The following describes two proteins that form a bound complex.

Sequence of protein 2:
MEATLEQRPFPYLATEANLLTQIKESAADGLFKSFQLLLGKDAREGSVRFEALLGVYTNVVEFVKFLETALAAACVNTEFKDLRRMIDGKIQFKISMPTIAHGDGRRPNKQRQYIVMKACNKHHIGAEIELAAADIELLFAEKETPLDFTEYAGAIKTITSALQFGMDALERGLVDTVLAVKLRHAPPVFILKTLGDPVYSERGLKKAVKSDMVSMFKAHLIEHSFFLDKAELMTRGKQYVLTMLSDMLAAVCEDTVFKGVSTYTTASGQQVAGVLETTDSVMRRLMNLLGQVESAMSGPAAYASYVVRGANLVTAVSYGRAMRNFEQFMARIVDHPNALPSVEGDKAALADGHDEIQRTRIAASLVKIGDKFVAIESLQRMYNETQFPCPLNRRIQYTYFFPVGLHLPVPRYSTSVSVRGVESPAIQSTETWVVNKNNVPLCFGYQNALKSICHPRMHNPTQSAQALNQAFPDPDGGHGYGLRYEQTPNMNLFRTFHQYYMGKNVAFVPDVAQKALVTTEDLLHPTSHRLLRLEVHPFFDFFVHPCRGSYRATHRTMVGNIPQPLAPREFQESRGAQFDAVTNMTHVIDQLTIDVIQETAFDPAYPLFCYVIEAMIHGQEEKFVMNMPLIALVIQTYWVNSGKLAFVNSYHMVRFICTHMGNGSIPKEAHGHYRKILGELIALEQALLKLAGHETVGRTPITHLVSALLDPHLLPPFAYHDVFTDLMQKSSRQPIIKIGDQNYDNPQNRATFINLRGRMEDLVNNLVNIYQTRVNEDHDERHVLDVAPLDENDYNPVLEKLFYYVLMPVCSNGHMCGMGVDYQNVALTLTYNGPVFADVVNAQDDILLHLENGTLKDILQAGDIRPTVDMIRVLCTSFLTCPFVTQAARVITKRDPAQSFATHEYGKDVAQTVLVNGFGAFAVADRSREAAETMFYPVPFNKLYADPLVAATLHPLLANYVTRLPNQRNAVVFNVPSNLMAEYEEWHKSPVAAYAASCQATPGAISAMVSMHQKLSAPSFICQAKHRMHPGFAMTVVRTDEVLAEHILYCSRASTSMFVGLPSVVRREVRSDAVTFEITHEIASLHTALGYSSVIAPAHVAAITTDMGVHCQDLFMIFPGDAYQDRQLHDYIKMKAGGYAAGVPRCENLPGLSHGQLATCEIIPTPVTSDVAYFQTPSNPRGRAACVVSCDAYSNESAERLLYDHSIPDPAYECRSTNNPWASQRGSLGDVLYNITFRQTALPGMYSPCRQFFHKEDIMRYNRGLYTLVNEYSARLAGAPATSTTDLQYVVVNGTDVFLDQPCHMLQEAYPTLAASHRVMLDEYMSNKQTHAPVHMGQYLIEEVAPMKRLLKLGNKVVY

Contacts between the two chains:
Residue E521 in protein 2 interacts with residue Q447 in protein 1 (closest heavy-atom distance 2.4 Å).
Residue E1359 in protein 2 contacts residue N1372 in protein 1 (closest heavy-atom distance 2.7 Å).
Residue A101 in protein 2 is in contact with residue A169 in protein 1 (closest heavy-atom distance 3.2 Å).
Residue S211 in protein 2 interacts with residue L1169 in protein 1 (closest heavy-atom distance 2.2 Å).
Residue E1360 in protein 2 contacts residue N1372 in protein 1 (closest heavy-atom distance 3.0 Å).
Residue K110 in protein 2 interacts with residue E128 in protein 1 (closest heavy-atom distance 2.6 Å).
Residue P1227 in protein 2 contacts residue H1171 in protein 1 (closest heavy-atom distance 3.2 Å).
Residue Q92 in protein 2 interacts with residue V56 in protein 1 (closest heavy-atom distance 3.3 Å).
Residue S1206 in protein 2 interacts with residue L1169 in protein 1 (closest heavy-atom distance 3.3 Å).
Residue D212 in protein 2 contacts residue I1107 in protein 1 (closest heavy-atom distance 3.1 Å).
Residue H1352 in protein 2 interacts with residue R420 in protein 1 (closest heavy-atom distance 3.3 Å).
Residue P1227 in protein 2 interacts with residue S1170 in protein 1 (closest heavy-atom distance 2.4 Å).
Residue A1228 in protein 2 contacts residue H1171 in protein 1 (closest heavy-atom distance 3.3 Å).
Residue K94 in protein 2 is in contact with residue N59 in protein 1 (closest heavy-atom distance 3.4 Å).
Residue D88 in protein 2 contacts residue A52 in protein 1 (closest heavy-atom distance 3.0 Å).
Residue Y413 in protein 2 is in contact with residue R1335 in protein 1 (closest heavy-atom distance 3.3 Å).
Residue R572 in protein 2 is in contact with residue N587 in protein 1 (closest heavy-atom distance 3.2 Å).
Residue V643 in protein 2 interacts with residue K671 in protein 1 (closest heavy-atom distance 3.3 Å).
Residue N970 in protein 2 contacts residue H697 in protein 1 (closest heavy-atom distance 2.9 Å).
Residue K94 in protein 2 is in contact with residue Y57 in protein 1 (closest heavy-atom distance 3.0 Å).
Residue L1218 in protein 2 contacts residue G1168 in protein 1 (closest heavy-atom distance 3.3 Å).
Residue E202 in protein 2 contacts residue P389 in protein 1 (closest heavy-atom distance 3.3 Å).
Residue Q514 in protein 2 is in contact with residue H697 in protein 1 (closest heavy-atom distance 2.9 Å).
Residue D522 in protein 2 contacts residue K1029 in protein 1 (closest heavy-atom distance 3.2 Å).
Residue R321 in protein 2 is in contact with residue E51 in protein 1 (closest heavy-atom distance 2.8 Å).
Residue D867 in protein 2 interacts with residue N666 in protein 1 (closest heavy-atom distance 2.8 Å).
Residue Q1346 in protein 2 interacts with residue S1343 in protein 1 (closest heavy-atom distance 3.2 Å).
Residue A101 in protein 2 contacts residue I125 in protein 1 (closest heavy-atom distance 3.4 Å).
Residue H102 in protein 2 interacts with residue D176 in protein 1 (closest heavy-atom distance 3.3 Å).
Residue R106 in protein 2 contacts residue D1313 in protein 1 (closest heavy-atom distance 2.9 Å).
Residue K90 in protein 2 contacts residue L54 in protein 1 (closest heavy-atom distance 2.7 Å).
Residue G103 in protein 2 interacts with residue H124 in protein 1 (closest heavy-atom distance 3.2 Å).
Residue S1214 in protein 2 is in contact with residue P1167 in protein 1 (closest heavy-atom distance 3.3 Å).
Residue K207 in protein 2 contacts residue L1169 in protein 1 (closest heavy-atom distance 3.3 Å).
Residue D929 in protein 2 contacts residue R658 in protein 1 (closest heavy-atom distance 3.1 Å).
Residue I100 in protein 2 interacts with residue T386 in protein 1 (closest heavy-atom distance 3.3 Å).
Residue K207 in protein 2 contacts residue P1167 in protein 1 (closest heavy-atom distance 2.9 Å).
Residue T527 in protein 2 is in contact with residue M1138 in protein 1 (closest heavy-atom distance 3.2 Å).
Residue R930 in protein 2 is in contact with residue T662 in protein 1 (closest heavy-atom distance 3.3 Å).
Residue Q111 in protein 2 contacts residue E130 in protein 1 (closest heavy-atom distance 3.3 Å).
Residue Q92 in protein 2 interacts with residue G55 in protein 1 (closest heavy-atom distance 3.1 Å).
Residue K94 in protein 2 contacts residue T58 in protein 1 (closest heavy-atom distance 3.3 Å).
Residue P98 in protein 2 contacts residue T386 in protein 1 (closest heavy-atom distance 3.3 Å).
Residue V317 in protein 2 contacts residue P9 in protein 1 (closest heavy-atom distance 3.4 Å).
Residue A322 in protein 2 interacts with residue E51 in protein 1 (closest heavy-atom distance 3.0 Å).
Residue T415 in protein 2 contacts residue S418 in protein 1 (closest heavy-atom distance 3.3 Å).
Residue S215 in protein 2 is in contact with residue N438 in protein 1 (closest heavy-atom distance 2.6 Å).
Residue T519 in protein 2 interacts with residue K1029 in protein 1 (closest heavy-atom distance 3.1 Å).
Residue T99 in protein 2 interacts with residue F165 in protein 1 (closest heavy-atom distance 3.2 Å).
Residue Q1003 in protein 2 is in contact with residue N587 in protein 1 (closest heavy-atom distance 2.5 Å).
Residue S416 in protein 2 interacts with residue R420 in protein 1 (closest heavy-atom distance 2.6 Å).
Residue R106 in protein 2 contacts residue T1312 in protein 1 (closest heavy-atom distance 3.3 Å).
Residue S414 in protein 2 is in contact with residue R420 in protein 1 (closest heavy-atom distance 3.0 Å).
Residue C1231 in protein 2 is in contact with residue C443 in protein 1 (closest heavy-atom distance 2.0 Å).
Residue A316 in protein 2 interacts with residue V48 in protein 1 (closest heavy-atom distance 3.3 Å).
Residue Q111 in protein 2 is in contact with residue A162 in protein 1 (closest heavy-atom distance 3.3 Å).
Residue H1348 in protein 2 interacts with residue K1373 in protein 1 (closest heavy-atom distance 2.8 Å).
Residue G320 in protein 2 interacts with residue E51 in protein 1 (closest heavy-atom distance 3.2 Å).
Residue Q92 in protein 2 interacts with residue Y57 in protein 1 (closest heavy-atom distance 3.2 Å).
Residue I87 in protein 2 interacts with residue F50 in protein 1 (closest heavy-atom distance 2.8 Å).

Sequence of protein 1:
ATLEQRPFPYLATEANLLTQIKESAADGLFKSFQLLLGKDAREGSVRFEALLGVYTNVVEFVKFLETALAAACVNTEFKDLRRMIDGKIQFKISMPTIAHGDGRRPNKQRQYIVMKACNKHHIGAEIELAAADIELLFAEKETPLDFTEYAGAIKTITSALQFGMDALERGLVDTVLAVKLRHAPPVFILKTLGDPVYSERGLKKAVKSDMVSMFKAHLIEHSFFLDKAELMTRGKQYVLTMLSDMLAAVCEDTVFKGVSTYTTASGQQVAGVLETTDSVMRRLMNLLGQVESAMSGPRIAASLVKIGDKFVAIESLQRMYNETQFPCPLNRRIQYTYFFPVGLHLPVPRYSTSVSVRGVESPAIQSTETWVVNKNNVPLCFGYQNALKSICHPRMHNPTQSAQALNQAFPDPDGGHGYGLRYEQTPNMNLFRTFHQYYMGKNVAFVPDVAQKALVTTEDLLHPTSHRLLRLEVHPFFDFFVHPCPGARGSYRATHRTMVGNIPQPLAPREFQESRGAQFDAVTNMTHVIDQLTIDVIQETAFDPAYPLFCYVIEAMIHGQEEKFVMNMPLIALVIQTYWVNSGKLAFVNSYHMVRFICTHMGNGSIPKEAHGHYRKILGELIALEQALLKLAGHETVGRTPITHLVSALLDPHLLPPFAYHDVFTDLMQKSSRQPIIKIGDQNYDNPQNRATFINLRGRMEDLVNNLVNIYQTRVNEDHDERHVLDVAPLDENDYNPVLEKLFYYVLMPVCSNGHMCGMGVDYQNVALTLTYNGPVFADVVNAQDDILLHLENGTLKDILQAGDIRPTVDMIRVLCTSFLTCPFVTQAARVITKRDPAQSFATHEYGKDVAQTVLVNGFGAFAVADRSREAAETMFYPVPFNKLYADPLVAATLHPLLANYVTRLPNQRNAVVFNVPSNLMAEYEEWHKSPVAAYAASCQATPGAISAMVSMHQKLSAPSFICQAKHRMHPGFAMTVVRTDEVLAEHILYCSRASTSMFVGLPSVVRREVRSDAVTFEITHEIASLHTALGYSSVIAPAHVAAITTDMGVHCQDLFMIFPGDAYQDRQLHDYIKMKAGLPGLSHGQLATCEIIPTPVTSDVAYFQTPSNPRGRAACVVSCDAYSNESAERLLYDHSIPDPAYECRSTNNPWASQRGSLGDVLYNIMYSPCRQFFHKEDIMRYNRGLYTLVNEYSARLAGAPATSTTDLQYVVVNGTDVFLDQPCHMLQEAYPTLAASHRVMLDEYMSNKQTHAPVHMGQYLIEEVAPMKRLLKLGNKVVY